The following describes two proteins that form a bound complex.

Interface contacts:
Residue P63 in chain B is in contact with residue Y56 in chain A (closest heavy-atom distance 4.0 Å).
Residue W74 in chain B is in contact with residue I62 in chain A (closest heavy-atom distance 4.7 Å).
Residue M21 in chain B is in contact with residue I37 in chain A (closest heavy-atom distance 4.3 Å).
Residue M21 in chain B contacts residue L71 in chain A (closest heavy-atom distance 4.5 Å).
Residue F24 in chain B contacts residue I42 in chain A (closest heavy-atom distance 4.0 Å).
Residue D46 in chain B is in contact with residue I54 in chain A (closest heavy-atom distance 4.3 Å).
Residue M80 in chain B is in contact with residue F58 in chain A (closest heavy-atom distance 4.1 Å).
Residue V61 in chain B is in contact with residue Y56 in chain A (closest heavy-atom distance 4.0 Å).
Residue M80 in chain B is in contact with residue I60 in chain A (closest heavy-atom distance 3.4 Å).
Residue Y87 in chain B contacts residue Y56 in chain A (closest heavy-atom distance 3.5 Å).
Residue F24 in chain B contacts residue H48 in chain A (closest heavy-atom distance 3.8 Å).
Residue P22 in chain B contacts residue I37 in chain A (closest heavy-atom distance 4.4 Å).
Residue P18 in chain B is in contact with residue F34 in chain A (closest heavy-atom distance 4.7 Å).
Residue T19 in chain B interacts with residue F34 in chain A (closest heavy-atom distance 3.4 Å).
Residue M80 in chain B is in contact with residue F59 in chain A (closest heavy-atom distance 3.7 Å).
Residue P22 in chain B is in contact with residue I40 in chain A (closest heavy-atom distance 3.6 Å).
Residue G85 in chain B interacts with residue F58 in chain A (closest heavy-atom distance 3.5 Å).
Residue P29 in chain B is in contact with residue I54 in chain A (closest heavy-atom distance 4.8 Å).
Residue I76 in chain B interacts with residue I60 in chain A (closest heavy-atom distance 3.4 Å).
Residue M21 in chain B contacts residue I40 in chain A (closest heavy-atom distance 4.8 Å).
Residue S13 in chain B is in contact with residue Y30 in chain A (closest heavy-atom distance 4.4 Å).
Residue E43 in chain B interacts with residue I47 in chain A (closest heavy-atom distance 4.0 Å).
Residue Y70 in chain B contacts residue Y56 in chain A (closest heavy-atom distance 4.5 Å).
Residue Y75 in chain B is in contact with residue I62 in chain A (closest heavy-atom distance 3.4 Å).
Residue M84 in chain B contacts residue F58 in chain A (closest heavy-atom distance 3.7 Å).
Residue M84 in chain B is in contact with residue F59 in chain A (closest heavy-atom distance 3.4 Å).
Residue M84 in chain B is in contact with residue F35 in chain A (closest heavy-atom distance 3.9 Å).
Residue T78 in chain B is in contact with residue I60 in chain A (closest heavy-atom distance 4.4 Å).
Residue F24 in chain B is in contact with residue I40 in chain A (closest heavy-atom distance 4.8 Å).
Residue E43 in chain B is in contact with residue I49 in chain A (closest heavy-atom distance 4.3 Å).
Residue R14 in chain B contacts residue Y30 in chain A (closest heavy-atom distance 3.3 Å).
Residue I76 in chain B contacts residue I62 in chain A (closest heavy-atom distance 3.5 Å).
Residue P22 in chain B contacts residue N50 in chain A (closest heavy-atom distance 4.2 Å).
Residue Y87 in chain B is in contact with residue F58 in chain A (closest heavy-atom distance 4.8 Å).
Residue Y15 in chain B is in contact with residue F65 in chain A (closest heavy-atom distance 3.5 Å).
Residue T81 in chain B is in contact with residue F58 in chain A (closest heavy-atom distance 4.3 Å).
Residue F24 in chain B contacts residue N50 in chain A (closest heavy-atom distance 3.2 Å).
Residue P22 in chain B interacts with residue I52 in chain A (closest heavy-atom distance 3.8 Å).
Residue S79 in chain B interacts with residue Y56 in chain A (closest heavy-atom distance 4.5 Å).
Residue R62 in chain B interacts with residue Y56 in chain A (closest heavy-atom distance 3.7 Å).
Residue P29 in chain B is in contact with residue I51 in chain A (closest heavy-atom distance 4.2 Å).
Residue M17 in chain B is in contact with residue Y67 in chain A (closest heavy-atom distance 4.5 Å).
Residue K23 in chain B contacts residue N50 in chain A (closest heavy-atom distance 3.8 Å).
Residue P18 in chain B contacts residue S32 in chain A (closest heavy-atom distance 4.7 Å).

Sequence of chain A:
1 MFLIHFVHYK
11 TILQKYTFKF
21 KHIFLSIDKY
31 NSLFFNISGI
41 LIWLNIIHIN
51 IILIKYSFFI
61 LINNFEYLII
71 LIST

Sequence of chain B:
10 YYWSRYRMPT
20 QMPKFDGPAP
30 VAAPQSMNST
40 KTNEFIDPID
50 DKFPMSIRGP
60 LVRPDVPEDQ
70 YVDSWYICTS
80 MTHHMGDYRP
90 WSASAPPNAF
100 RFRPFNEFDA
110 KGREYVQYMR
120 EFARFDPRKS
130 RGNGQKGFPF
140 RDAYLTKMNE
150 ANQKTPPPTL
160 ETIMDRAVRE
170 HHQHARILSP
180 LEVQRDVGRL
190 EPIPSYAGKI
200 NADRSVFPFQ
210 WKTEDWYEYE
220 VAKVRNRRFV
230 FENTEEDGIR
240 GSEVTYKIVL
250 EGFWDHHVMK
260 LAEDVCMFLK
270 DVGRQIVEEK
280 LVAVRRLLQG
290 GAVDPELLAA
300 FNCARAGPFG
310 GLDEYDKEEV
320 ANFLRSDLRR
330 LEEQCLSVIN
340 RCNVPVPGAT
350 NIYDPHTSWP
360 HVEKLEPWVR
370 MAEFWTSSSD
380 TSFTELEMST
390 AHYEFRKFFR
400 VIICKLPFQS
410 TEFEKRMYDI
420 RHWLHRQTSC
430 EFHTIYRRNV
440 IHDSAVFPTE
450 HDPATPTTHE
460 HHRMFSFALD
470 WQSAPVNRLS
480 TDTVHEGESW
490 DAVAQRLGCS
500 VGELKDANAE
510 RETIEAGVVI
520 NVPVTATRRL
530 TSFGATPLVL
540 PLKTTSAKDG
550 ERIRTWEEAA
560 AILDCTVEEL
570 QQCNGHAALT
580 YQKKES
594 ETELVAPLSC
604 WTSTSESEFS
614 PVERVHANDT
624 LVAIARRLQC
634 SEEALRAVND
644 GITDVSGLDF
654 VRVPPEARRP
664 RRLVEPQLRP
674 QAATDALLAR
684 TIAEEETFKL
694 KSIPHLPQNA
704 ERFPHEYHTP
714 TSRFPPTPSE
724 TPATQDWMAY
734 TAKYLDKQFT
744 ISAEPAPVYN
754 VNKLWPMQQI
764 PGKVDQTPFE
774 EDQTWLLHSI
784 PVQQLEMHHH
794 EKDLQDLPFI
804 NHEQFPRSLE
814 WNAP